Sequence of protein 2:
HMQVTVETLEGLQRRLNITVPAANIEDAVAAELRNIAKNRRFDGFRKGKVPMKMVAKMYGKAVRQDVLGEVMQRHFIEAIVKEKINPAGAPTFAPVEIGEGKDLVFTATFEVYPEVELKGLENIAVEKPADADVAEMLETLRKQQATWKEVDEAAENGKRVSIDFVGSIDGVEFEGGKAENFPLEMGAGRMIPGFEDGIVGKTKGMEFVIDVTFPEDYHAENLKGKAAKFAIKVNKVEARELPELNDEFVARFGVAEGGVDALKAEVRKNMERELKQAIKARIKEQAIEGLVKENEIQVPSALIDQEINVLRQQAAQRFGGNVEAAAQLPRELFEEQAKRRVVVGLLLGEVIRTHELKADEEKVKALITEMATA

Residue-level contacts at the interface:
Residue K59 in protein 1 is in contact with residue D253 in protein 2 (closest heavy-atom distance 3.5 Å).
Residue E34 in protein 1 interacts with residue D139 in protein 2 (closest heavy-atom distance 3.2 Å).
Residue P97 in protein 1 is in contact with residue V261 in protein 2 (closest heavy-atom distance 3.8 Å).
Residue R318 in protein 1 contacts residue V329 in protein 2 (closest heavy-atom distance 3.9 Å).
Residue K63 in protein 1 is in contact with residue D253 in protein 2 (closest heavy-atom distance 3.1 Å).
Residue D253 in protein 1 interacts with residue K63 in protein 2 (closest heavy-atom distance 2.8 Å).
Residue Q323 in protein 1 interacts with residue Q323 in protein 2 (closest heavy-atom distance 2.9 Å).
Residue V261 in protein 1 interacts with residue Q67 in protein 2 (closest heavy-atom distance 3.2 Å).
Residue A322 in protein 1 contacts residue Q319 in protein 2 (closest heavy-atom distance 3.9 Å).
Residue E34 in protein 1 contacts residue A138 in protein 2 (closest heavy-atom distance 3.3 Å).
Residue A64 in protein 1 is in contact with residue L144 in protein 2 (closest heavy-atom distance 3.2 Å).
Residue G71 in protein 1 contacts residue E263 in protein 2 (closest heavy-atom distance 3.5 Å).
Residue D68 in protein 1 contacts residue D139 in protein 2 (closest heavy-atom distance 2.7 Å).
Residue Q319 in protein 1 is in contact with residue Q319 in protein 2 (closest heavy-atom distance 3.0 Å).
Residue L251 in protein 1 contacts residue K59 in protein 2 (closest heavy-atom distance 3.5 Å).
Residue N37 in protein 1 is in contact with residue A138 in protein 2 (closest heavy-atom distance 3.9 Å).
Residue V256 in protein 1 is in contact with residue K63 in protein 2 (closest heavy-atom distance 3.4 Å).
Residue A138 in protein 1 contacts residue D68 in protein 2 (closest heavy-atom distance 2.9 Å).
Residue G71 in protein 1 contacts residue A262 in protein 2 (closest heavy-atom distance 3.7 Å).
Residue V329 in protein 1 is in contact with residue V329 in protein 2 (closest heavy-atom distance 3.9 Å).
Residue V140 in protein 1 contacts residue Q67 in protein 2 (closest heavy-atom distance 3.8 Å).
Residue I100 in protein 1 is in contact with residue V261 in protein 2 (closest heavy-atom distance 3.7 Å).
Residue M74 in protein 1 contacts residue A262 in protein 2 (closest heavy-atom distance 3.7 Å).
Residue N252 in protein 1 interacts with residue K59 in protein 2 (closest heavy-atom distance 3.2 Å).
Residue A262 in protein 1 contacts residue P97 in protein 2 (closest heavy-atom distance 3.4 Å).
Residue Y61 in protein 1 interacts with residue E145 in protein 2 (closest heavy-atom distance 3.6 Å).
Residue A64 in protein 1 contacts residue V140 in protein 2 (closest heavy-atom distance 3.4 Å).
Residue A257 in protein 1 is in contact with residue K63 in protein 2 (closest heavy-atom distance 3.3 Å).
Residue Q319 in protein 1 interacts with residue A322 in protein 2 (closest heavy-atom distance 3.7 Å).
Residue N315 in protein 1 interacts with residue G327 in protein 2 (closest heavy-atom distance 3.3 Å).
Residue K63 in protein 1 is in contact with residue V256 in protein 2 (closest heavy-atom distance 3.4 Å).
Residue D253 in protein 1 interacts with residue K59 in protein 2 (closest heavy-atom distance 3.0 Å).
Residue A333 in protein 1 contacts residue V329 in protein 2 (closest heavy-atom distance 3.8 Å).
Residue D139 in protein 1 is in contact with residue D68 in protein 2 (closest heavy-atom distance 3.2 Å).
Residue D68 in protein 1 interacts with residue V140 in protein 2 (closest heavy-atom distance 3.1 Å).
Residue Q67 in protein 1 contacts residue A262 in protein 2 (closest heavy-atom distance 2.8 Å).
Residue L144 in protein 1 interacts with residue A64 in protein 2 (closest heavy-atom distance 3.2 Å).
Residue Q67 in protein 1 is in contact with residue V261 in protein 2 (closest heavy-atom distance 3.0 Å).
Residue Q319 in protein 1 contacts residue G327 in protein 2 (closest heavy-atom distance 3.4 Å).
Residue A141 in protein 1 contacts residue D68 in protein 2 (closest heavy-atom distance 2.9 Å).
Residue N41 in protein 1 contacts residue D137 in protein 2 (closest heavy-atom distance 3.8 Å).
Residue L251 in protein 1 is in contact with residue Y61 in protein 2 (closest heavy-atom distance 3.6 Å).
Residue N315 in protein 1 contacts residue G326 in protein 2 (closest heavy-atom distance 3.1 Å).
Residue V261 in protein 1 contacts residue L70 in protein 2 (closest heavy-atom distance 3.6 Å).
Residue Y61 in protein 1 is in contact with residue L251 in protein 2 (closest heavy-atom distance 3.2 Å).
Residue Q319 in protein 1 interacts with residue Q323 in protein 2 (closest heavy-atom distance 3.5 Å).
Residue V261 in protein 1 interacts with residue M74 in protein 2 (closest heavy-atom distance 3.9 Å).
Residue R42 in protein 1 interacts with residue E145 in protein 2 (closest heavy-atom distance 2.7 Å).
Residue E330 in protein 1 interacts with residue R318 in protein 2 (closest heavy-atom distance 3.8 Å).
Residue M60 in protein 1 interacts with residue L251 in protein 2 (closest heavy-atom distance 3.3 Å).
Residue N328 in protein 1 is in contact with residue N315 in protein 2 (closest heavy-atom distance 3.5 Å).
Residue I38 in protein 1 interacts with residue A141 in protein 2 (closest heavy-atom distance 3.9 Å).
Residue V140 in protein 1 is in contact with residue D68 in protein 2 (closest heavy-atom distance 2.7 Å).
Residue D68 in protein 1 is in contact with residue V266 in protein 2 (closest heavy-atom distance 3.9 Å).
Residue F44 in protein 1 contacts residue R148 in protein 2 (closest heavy-atom distance 3.0 Å).
Residue L251 in protein 1 contacts residue M60 in protein 2 (closest heavy-atom distance 3.0 Å).
Residue G327 in protein 1 contacts residue Q319 in protein 2 (closest heavy-atom distance 3.2 Å).
Residue K59 in protein 1 is in contact with residue L251 in protein 2 (closest heavy-atom distance 3.7 Å).
Residue Q67 in protein 1 interacts with residue V266 in protein 2 (closest heavy-atom distance 3.7 Å).
Residue V329 in protein 1 interacts with residue Q319 in protein 2 (closest heavy-atom distance 3.2 Å).

The following describes two proteins that form a bound complex.

Sequence of protein 1:
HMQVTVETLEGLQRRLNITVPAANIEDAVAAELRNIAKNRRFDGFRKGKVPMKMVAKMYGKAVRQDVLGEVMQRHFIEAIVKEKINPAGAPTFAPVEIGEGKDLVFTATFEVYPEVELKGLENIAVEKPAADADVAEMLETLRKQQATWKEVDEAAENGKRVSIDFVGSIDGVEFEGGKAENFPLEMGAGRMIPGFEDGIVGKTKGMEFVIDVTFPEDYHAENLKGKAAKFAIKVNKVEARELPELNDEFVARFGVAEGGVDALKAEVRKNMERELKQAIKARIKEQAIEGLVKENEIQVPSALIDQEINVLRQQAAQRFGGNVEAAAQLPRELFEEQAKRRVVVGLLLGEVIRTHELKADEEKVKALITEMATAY